The following describes two proteins that form a bound complex.

Sequence of chain A:
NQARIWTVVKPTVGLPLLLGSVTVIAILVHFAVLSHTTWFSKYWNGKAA

Sequence of chain B:
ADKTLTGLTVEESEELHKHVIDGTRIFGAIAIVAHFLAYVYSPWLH

Contacts between the two chains:
Residue Q3 in chain A interacts with residue H20 in chain B (closest heavy-atom distance 3.4 Å).
Residue N2 in chain A is in contact with residue H20 in chain B (closest heavy-atom distance 4.1 Å).
Residue V9 in chain A interacts with residue L9 in chain B (closest heavy-atom distance 4.4 Å).
Residue V9 in chain A is in contact with residue L17 in chain B (closest heavy-atom distance 4.2 Å).